This data describes a binding interaction between two proteins.

Sequence of chain B:
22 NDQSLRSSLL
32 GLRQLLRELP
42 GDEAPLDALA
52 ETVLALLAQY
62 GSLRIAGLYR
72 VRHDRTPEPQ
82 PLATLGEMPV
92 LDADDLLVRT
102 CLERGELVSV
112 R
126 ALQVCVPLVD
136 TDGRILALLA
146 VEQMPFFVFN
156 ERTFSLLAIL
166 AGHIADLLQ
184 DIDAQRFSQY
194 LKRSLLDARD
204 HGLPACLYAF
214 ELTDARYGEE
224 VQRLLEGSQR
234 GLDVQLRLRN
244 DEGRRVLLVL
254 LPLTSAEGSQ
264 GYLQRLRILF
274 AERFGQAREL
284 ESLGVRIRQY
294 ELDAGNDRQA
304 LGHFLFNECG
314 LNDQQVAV

Residue-level contacts at the interface:
Residue E229 in chain A contacts residue A280 in chain B (closest heavy-atom distance 3.9 Å).
Residue R233 in chain A interacts with residue S285 in chain B (closest heavy-atom distance 4.6 Å).
Residue G230 in chain A is in contact with residue A280 in chain B (closest heavy-atom distance 3.7 Å).
Residue R233 in chain A is in contact with residue Y220 in chain B (closest heavy-atom distance 4.8 Å).
Residue G230 in chain A is in contact with residue R281 in chain B (closest heavy-atom distance 3.7 Å).
Residue R226 in chain A interacts with residue A280 in chain B (closest heavy-atom distance 4.7 Å).
Residue R233 in chain A is in contact with residue R281 in chain B (closest heavy-atom distance 3.2 Å).

Sequence of chain A:
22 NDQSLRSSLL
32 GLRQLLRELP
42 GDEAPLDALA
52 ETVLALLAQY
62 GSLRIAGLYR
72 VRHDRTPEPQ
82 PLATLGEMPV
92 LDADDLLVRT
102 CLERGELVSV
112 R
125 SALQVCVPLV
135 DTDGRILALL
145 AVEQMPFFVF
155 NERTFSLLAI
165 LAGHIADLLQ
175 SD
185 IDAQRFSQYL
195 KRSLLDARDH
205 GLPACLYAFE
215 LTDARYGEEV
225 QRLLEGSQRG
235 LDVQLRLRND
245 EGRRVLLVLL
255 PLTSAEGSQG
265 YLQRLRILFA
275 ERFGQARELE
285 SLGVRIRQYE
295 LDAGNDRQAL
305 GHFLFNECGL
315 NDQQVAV